These two protein chains interact to form a complex.

Sequence of protein 1:
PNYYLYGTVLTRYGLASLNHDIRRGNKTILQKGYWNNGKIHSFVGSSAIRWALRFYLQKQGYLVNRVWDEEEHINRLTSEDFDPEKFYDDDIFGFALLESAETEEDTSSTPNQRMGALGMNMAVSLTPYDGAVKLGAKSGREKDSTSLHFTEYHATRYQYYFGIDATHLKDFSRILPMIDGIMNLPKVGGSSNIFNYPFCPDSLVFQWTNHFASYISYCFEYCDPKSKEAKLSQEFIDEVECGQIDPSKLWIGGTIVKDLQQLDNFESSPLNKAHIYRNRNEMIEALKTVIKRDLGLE

Residue-level contacts at the interface:
Residue R61 in protein 1 interacts with residue D142 in protein 2 (closest heavy-atom distance 2.7 Å).
Residue D32 in protein 1 contacts residue Y92 in protein 2 (closest heavy-atom distance 3.0 Å).
Residue M144 in protein 1 interacts with residue F13 in protein 2 (closest heavy-atom distance 3.7 Å).
Residue G185 in protein 1 is in contact with residue C135 in protein 2 (closest heavy-atom distance 3.3 Å).
Residue I85 in protein 1 contacts residue S83 in protein 2 (closest heavy-atom distance 3.4 Å).
Residue D187 in protein 1 contacts residue R132 in protein 2 (closest heavy-atom distance 3.7 Å).
Residue F234 in protein 1 is in contact with residue L43 in protein 2 (closest heavy-atom distance 3.4 Å).
Residue N143 in protein 1 interacts with residue P12 in protein 2 (closest heavy-atom distance 3.8 Å).
Residue S58 in protein 1 is in contact with residue R72 in protein 2 (closest heavy-atom distance 3.4 Å).
Residue Y45 in protein 1 contacts residue S97 in protein 2 (closest heavy-atom distance 2.9 Å).
Residue Y237 in protein 1 is in contact with residue I148 in protein 2 (closest heavy-atom distance 3.6 Å).
Residue Y45 in protein 1 interacts with residue S68 in protein 2 (closest heavy-atom distance 3.0 Å).
Residue Y15 in protein 1 interacts with residue G134 in protein 2 (closest heavy-atom distance 3.4 Å).
Residue N143 in protein 1 contacts residue Q143 in protein 2 (closest heavy-atom distance 3.3 Å).
Residue N232 in protein 1 contacts residue E128 in protein 2 (closest heavy-atom distance 3.5 Å).
Residue G185 in protein 1 is in contact with residue L144 in protein 2 (closest heavy-atom distance 3.5 Å).
Residue Y183 in protein 1 interacts with residue L144 in protein 2 (closest heavy-atom distance 3.8 Å).
Residue V146 in protein 1 interacts with residue F13 in protein 2 (closest heavy-atom distance 3.5 Å).
Residue I186 in protein 1 contacts residue C135 in protein 2 (closest heavy-atom distance 3.5 Å).
Residue Y237 in protein 1 is in contact with residue T147 in protein 2 (closest heavy-atom distance 3.2 Å).
Residue N86 in protein 1 contacts residue S83 in protein 2 (closest heavy-atom distance 2.6 Å).
Residue Y15 in protein 1 contacts residue R132 in protein 2 (closest heavy-atom distance 3.0 Å).
Residue D187 in protein 1 is in contact with residue C135 in protein 2 (closest heavy-atom distance 3.6 Å).
Residue N143 in protein 1 contacts residue D142 in protein 2 (closest heavy-atom distance 2.8 Å).
Residue D187 in protein 1 is in contact with residue F133 in protein 2 (closest heavy-atom distance 3.2 Å).
Residue Q42 in protein 1 contacts residue L71 in protein 2 (closest heavy-atom distance 3.1 Å).
Residue N47 in protein 1 contacts residue N98 in protein 2 (closest heavy-atom distance 2.7 Å).
Residue M142 in protein 1 is in contact with residue D142 in protein 2 (closest heavy-atom distance 3.2 Å).
Residue T114 in protein 1 interacts with residue V180 in protein 2 (closest heavy-atom distance 3.6 Å).
Residue H233 in protein 1 contacts residue P127 in protein 2 (closest heavy-atom distance 3.6 Å).
Residue P12 in protein 1 interacts with residue R131 in protein 2 (closest heavy-atom distance 3.8 Å).
Residue Q42 in protein 1 contacts residue I70 in protein 2 (closest heavy-atom distance 3.4 Å).
Residue A107 in protein 1 interacts with residue F77 in protein 2 (closest heavy-atom distance 3.5 Å).
Residue E115 in protein 1 is in contact with residue D178 in protein 2 (closest heavy-atom distance 3.3 Å).
Residue Y45 in protein 1 interacts with residue K67 in protein 2 (closest heavy-atom distance 3.7 Å).
Residue A235 in protein 1 contacts residue I148 in protein 2 (closest heavy-atom distance 3.6 Å).
Residue S239 in protein 1 contacts residue K146 in protein 2 (closest heavy-atom distance 3.1 Å).
Residue L109 in protein 1 is in contact with residue F77 in protein 2 (closest heavy-atom distance 3.7 Å).
Residue D32 in protein 1 interacts with residue L71 in protein 2 (closest heavy-atom distance 3.3 Å).
Residue W46 in protein 1 is in contact with residue N98 in protein 2 (closest heavy-atom distance 3.5 Å).
Residue N13 in protein 1 interacts with residue R132 in protein 2 (closest heavy-atom distance 2.4 Å).
Residue L108 in protein 1 interacts with residue F77 in protein 2 (closest heavy-atom distance 3.3 Å).
Residue F54 in protein 1 contacts residue F13 in protein 2 (closest heavy-atom distance 3.6 Å).
Residue Y240 in protein 1 is in contact with residue P12 in protein 2 (closest heavy-atom distance 3.6 Å).
Residue Y237 in protein 1 interacts with residue K146 in protein 2 (closest heavy-atom distance 3.5 Å).
Residue D187 in protein 1 contacts residue G134 in protein 2 (closest heavy-atom distance 2.7 Å).
Residue Y45 in protein 1 is in contact with residue K66 in protein 2 (closest heavy-atom distance 3.6 Å).
Residue R87 in protein 1 is in contact with residue S83 in protein 2 (closest heavy-atom distance 3.4 Å).
Residue H190 in protein 1 contacts residue F133 in protein 2 (closest heavy-atom distance 3.7 Å).
Residue S57 in protein 1 contacts residue D142 in protein 2 (closest heavy-atom distance 3.5 Å).
Residue Q266 in protein 1 interacts with residue K149 in protein 2 (closest heavy-atom distance 3.6 Å).
Residue S236 in protein 1 is in contact with residue K146 in protein 2 (closest heavy-atom distance 2.7 Å).
Residue W46 in protein 1 is in contact with residue F13 in protein 2 (closest heavy-atom distance 3.5 Å).
Residue I33 in protein 1 is in contact with residue Y92 in protein 2 (closest heavy-atom distance 3.3 Å).
Residue F234 in protein 1 interacts with residue A123 in protein 2 (closest heavy-atom distance 3.5 Å).
Residue I33 in protein 1 is in contact with residue L71 in protein 2 (closest heavy-atom distance 3.6 Å).
Residue G141 in protein 1 contacts residue L144 in protein 2 (closest heavy-atom distance 3.2 Å).
Residue E115 in protein 1 is in contact with residue H179 in protein 2 (closest heavy-atom distance 3.0 Å).
Residue G44 in protein 1 is in contact with residue S68 in protein 2 (closest heavy-atom distance 3.4 Å).
Residue M144 in protein 1 is in contact with residue I70 in protein 2 (closest heavy-atom distance 3.6 Å).

Sequence of protein 2:
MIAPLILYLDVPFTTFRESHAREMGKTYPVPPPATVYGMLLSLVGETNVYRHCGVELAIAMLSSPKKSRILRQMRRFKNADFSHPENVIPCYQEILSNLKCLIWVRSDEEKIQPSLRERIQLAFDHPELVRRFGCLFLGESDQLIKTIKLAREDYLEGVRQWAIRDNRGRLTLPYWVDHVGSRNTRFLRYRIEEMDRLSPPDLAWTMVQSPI